This data describes a binding interaction between two proteins.

Sequence of chain B:
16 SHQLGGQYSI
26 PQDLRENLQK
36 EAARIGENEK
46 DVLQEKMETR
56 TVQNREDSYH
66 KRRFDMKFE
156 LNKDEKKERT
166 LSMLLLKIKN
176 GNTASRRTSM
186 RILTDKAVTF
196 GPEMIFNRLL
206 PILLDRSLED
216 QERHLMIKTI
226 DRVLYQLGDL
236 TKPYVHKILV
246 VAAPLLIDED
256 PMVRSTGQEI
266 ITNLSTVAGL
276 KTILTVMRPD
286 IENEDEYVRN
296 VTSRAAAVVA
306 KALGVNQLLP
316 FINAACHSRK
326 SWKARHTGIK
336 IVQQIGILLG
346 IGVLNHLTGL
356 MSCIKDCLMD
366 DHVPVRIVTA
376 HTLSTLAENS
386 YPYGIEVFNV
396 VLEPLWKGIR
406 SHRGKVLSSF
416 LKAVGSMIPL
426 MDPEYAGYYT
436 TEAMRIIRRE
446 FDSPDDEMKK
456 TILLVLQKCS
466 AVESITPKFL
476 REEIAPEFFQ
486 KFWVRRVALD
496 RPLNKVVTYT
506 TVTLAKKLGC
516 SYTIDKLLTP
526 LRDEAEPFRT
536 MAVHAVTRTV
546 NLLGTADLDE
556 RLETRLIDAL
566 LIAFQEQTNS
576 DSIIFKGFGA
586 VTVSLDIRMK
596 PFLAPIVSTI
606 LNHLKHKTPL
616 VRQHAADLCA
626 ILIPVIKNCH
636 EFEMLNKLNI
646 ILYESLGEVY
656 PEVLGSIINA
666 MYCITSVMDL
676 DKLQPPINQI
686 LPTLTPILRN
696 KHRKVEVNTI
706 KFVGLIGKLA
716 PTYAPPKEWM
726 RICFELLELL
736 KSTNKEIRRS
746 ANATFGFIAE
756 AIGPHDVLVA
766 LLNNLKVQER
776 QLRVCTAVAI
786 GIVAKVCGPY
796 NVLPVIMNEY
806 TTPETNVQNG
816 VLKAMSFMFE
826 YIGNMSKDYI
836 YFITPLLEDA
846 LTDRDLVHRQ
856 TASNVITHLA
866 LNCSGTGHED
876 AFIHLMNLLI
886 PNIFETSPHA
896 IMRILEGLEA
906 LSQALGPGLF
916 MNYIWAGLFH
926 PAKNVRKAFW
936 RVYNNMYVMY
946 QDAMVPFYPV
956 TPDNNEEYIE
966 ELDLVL

Sequence of chain A:
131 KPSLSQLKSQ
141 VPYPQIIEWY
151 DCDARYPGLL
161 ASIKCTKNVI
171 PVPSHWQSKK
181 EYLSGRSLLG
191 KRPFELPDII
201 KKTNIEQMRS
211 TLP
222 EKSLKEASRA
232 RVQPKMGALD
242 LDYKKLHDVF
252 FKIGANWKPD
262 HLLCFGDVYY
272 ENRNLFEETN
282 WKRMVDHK

Residue-level contacts at the interface:
Residue D844 in chain B interacts with residue F194 in chain A (closest heavy-atom distance 3.2 Å).
Residue H760 in chain B is in contact with residue L247 in chain A (closest heavy-atom distance 3.5 Å).
Residue N917 in chain B contacts residue I170 in chain A (closest heavy-atom distance 3.3 Å).
Residue E804 in chain B interacts with residue R209 in chain A (closest heavy-atom distance 3.0 Å).
Residue H879 in chain B is in contact with residue L264 in chain A (closest heavy-atom distance 3.3 Å).
Residue A921 in chain B contacts residue I170 in chain A (closest heavy-atom distance 3.6 Å).
Residue E843 in chain B contacts residue L276 in chain A (closest heavy-atom distance 3.4 Å).
Residue F837 in chain B is in contact with residue F251 in chain A (closest heavy-atom distance 3.6 Å).
Residue H879 in chain B interacts with residue L263 in chain A (closest heavy-atom distance 3.1 Å).
Residue P886 in chain B contacts residue H175 in chain A (closest heavy-atom distance 2.9 Å).
Residue T847 in chain B contacts residue Y270 in chain A (closest heavy-atom distance 2.9 Å).
Residue P840 in chain B is in contact with residue F194 in chain A (closest heavy-atom distance 3.5 Å).
Residue N917 in chain B interacts with residue F266 in chain A (closest heavy-atom distance 3.2 Å).
Residue N803 in chain B interacts with residue I205 in chain A (closest heavy-atom distance 3.5 Å).
Residue Y795 in chain B contacts residue F251 in chain A (closest heavy-atom distance 3.6 Å).
Residue Y918 in chain B interacts with residue F266 in chain A (closest heavy-atom distance 2.5 Å).
Residue V930 in chain B interacts with residue W176 in chain A (closest heavy-atom distance 3.5 Å).
Residue N887 in chain B interacts with residue Y182 in chain A (closest heavy-atom distance 3.3 Å).
Residue T806 in chain B contacts residue T211 in chain A (closest heavy-atom distance 3.5 Å).
Residue F934 in chain B contacts residue V172 in chain A (closest heavy-atom distance 3.2 Å).
Residue T839 in chain B is in contact with residue P260 in chain A (closest heavy-atom distance 3.5 Å).
Residue Y836 in chain B contacts residue P260 in chain A (closest heavy-atom distance 3.1 Å).
Residue N882 in chain B contacts residue D268 in chain A (closest heavy-atom distance 2.7 Å).
Residue P886 in chain B contacts residue Y182 in chain A (closest heavy-atom distance 3.5 Å).
Residue N803 in chain B interacts with residue T211 in chain A (closest heavy-atom distance 3.5 Å).
Residue T847 in chain B interacts with residue L183 in chain A (closest heavy-atom distance 3.2 Å).
Residue L914 in chain B interacts with residue F266 in chain A (closest heavy-atom distance 3.2 Å).
Residue E890 in chain B contacts residue Y182 in chain A (closest heavy-atom distance 3.5 Å).
Residue N882 in chain B interacts with residue L264 in chain A (closest heavy-atom distance 3.3 Å).
Residue Y836 in chain B is in contact with residue W258 in chain A (closest heavy-atom distance 2.9 Å).
Residue F729 in chain B contacts residue R232 in chain A (closest heavy-atom distance 3.5 Å).
Residue D848 in chain B contacts residue L183 in chain A (closest heavy-atom distance 3.4 Å).
Residue V930 in chain B interacts with residue V172 in chain A (closest heavy-atom distance 3.5 Å).
Residue N882 in chain B is in contact with residue Y270 in chain A (closest heavy-atom distance 3.5 Å).
Residue Y795 in chain B is in contact with residue H248 in chain A (closest heavy-atom distance 3.5 Å).
Residue N803 in chain B interacts with residue R209 in chain A (closest heavy-atom distance 3.0 Å).
Residue I878 in chain B interacts with residue C265 in chain A (closest heavy-atom distance 3.6 Å).
Residue Y836 in chain B contacts residue K259 in chain A (closest heavy-atom distance 3.6 Å).
Residue T807 in chain B interacts with residue T211 in chain A (closest heavy-atom distance 3.6 Å).
Residue N796 in chain B is in contact with residue Y244 in chain A (closest heavy-atom distance 3.3 Å).
Residue D844 in chain B contacts residue K191 in chain A (closest heavy-atom distance 3.3 Å).
Residue R849 in chain B interacts with residue L188 in chain A (closest heavy-atom distance 3.5 Å).
Residue N882 in chain B interacts with residue F266 in chain A (closest heavy-atom distance 3.4 Å).
Residue N959 in chain B contacts residue S162 in chain A (closest heavy-atom distance 2.5 Å).
Residue H925 in chain B contacts residue W176 in chain A (closest heavy-atom distance 3.3 Å).
Residue Y834 in chain B contacts residue F252 in chain A (closest heavy-atom distance 3.3 Å).
Residue F889 in chain B is in contact with residue H175 in chain A (closest heavy-atom distance 3.4 Å).
Residue K722 in chain B interacts with residue M237 in chain A (closest heavy-atom distance 3.5 Å).
Residue R726 in chain B is in contact with residue V233 in chain A (closest heavy-atom distance 3.1 Å).
Residue D761 in chain B interacts with residue M237 in chain A (closest heavy-atom distance 3.0 Å).
Residue H925 in chain B contacts residue L160 in chain A (closest heavy-atom distance 3.3 Å).
Residue D761 in chain B interacts with residue G238 in chain A (closest heavy-atom distance 3.2 Å).
Residue T806 in chain B interacts with residue L212 in chain A (closest heavy-atom distance 3.3 Å).
Residue H760 in chain B contacts residue Y244 in chain A (closest heavy-atom distance 3.2 Å).
Residue M725 in chain B is in contact with residue P235 in chain A (closest heavy-atom distance 3.4 Å).
Residue N882 in chain B interacts with residue C265 in chain A (closest heavy-atom distance 2.9 Å).
Residue K722 in chain B is in contact with residue P235 in chain A (closest heavy-atom distance 2.4 Å).
Residue M802 in chain B is in contact with residue I200 in chain A (closest heavy-atom distance 3.5 Å).
Residue F924 in chain B is in contact with residue L159 in chain A (closest heavy-atom distance 3.3 Å).
Residue R726 in chain B contacts residue Q234 in chain A (closest heavy-atom distance 2.6 Å).